Interface contacts:
Residue R143 in the second protein interacts with residue I88 in the first protein (closest heavy-atom distance 3.7 Å).
Residue G231 in the second protein interacts with residue F81 in the first protein (closest heavy-atom distance 4.7 Å).
Residue S202 in the second protein is in contact with residue L25 in the first protein (closest heavy-atom distance 4.9 Å).
Residue I195 in the second protein contacts residue A13 in the first protein (closest heavy-atom distance 3.5 Å).
Residue S242 in the second protein contacts residue L84 in the first protein (closest heavy-atom distance 4.9 Å).
Residue L228 in the second protein is in contact with residue L74 in the first protein (closest heavy-atom distance 4.9 Å).
Residue R66 in the second protein is in contact with residue I88 in the first protein (closest heavy-atom distance 4.9 Å).
Residue L235 in the second protein is in contact with residue F81 in the first protein (closest heavy-atom distance 3.5 Å).
Residue M209 in the second protein contacts residue I55 in the first protein (closest heavy-atom distance 4.8 Å).
Residue V229 in the second protein contacts residue V77 in the first protein (closest heavy-atom distance 4.2 Å).
Residue I195 in the second protein interacts with residue A17 in the first protein (closest heavy-atom distance 3.5 Å).
Residue S238 in the second protein contacts residue F81 in the first protein (closest heavy-atom distance 3.7 Å).
Residue L234 in the second protein interacts with residue F81 in the first protein (closest heavy-atom distance 3.8 Å).
Residue I189 in the second protein contacts residue L84 in the first protein (closest heavy-atom distance 4.8 Å).
Residue L234 in the second protein contacts residue R78 in the first protein (closest heavy-atom distance 4.5 Å).
Residue I185 in the second protein contacts residue I88 in the first protein (closest heavy-atom distance 4.3 Å).
Residue S202 in the second protein interacts with residue A21 in the first protein (closest heavy-atom distance 4.4 Å).
Residue L207 in the second protein contacts residue V58 in the first protein (closest heavy-atom distance 4.3 Å).
Residue L225 in the second protein is in contact with residue L74 in the first protein (closest heavy-atom distance 4.7 Å).
Residue L207 in the second protein contacts residue I55 in the first protein (closest heavy-atom distance 3.8 Å).
Residue T181 in the second protein interacts with residue I88 in the first protein (closest heavy-atom distance 4.3 Å).
Residue Q184 in the second protein contacts residue M1 in the first protein (closest heavy-atom distance 3.1 Å).
Residue L198 in the second protein is in contact with residue M14 in the first protein (closest heavy-atom distance 4.8 Å).
Residue S242 in the second protein contacts residue I88 in the first protein (closest heavy-atom distance 3.9 Å).
Residue M224 in the second protein interacts with residue L70 in the first protein (closest heavy-atom distance 4.6 Å).
Residue I195 in the second protein is in contact with residue M14 in the first protein (closest heavy-atom distance 4.8 Å).
Residue V199 in the second protein is in contact with residue L20 in the first protein (closest heavy-atom distance 4.3 Å).
Residue T188 in the second protein is in contact with residue L84 in the first protein (closest heavy-atom distance 4.4 Å).
Residue I191 in the second protein contacts residue A13 in the first protein (closest heavy-atom distance 4.3 Å).
Residue V229 in the second protein is in contact with residue L74 in the first protein (closest heavy-atom distance 3.4 Å).
Residue V199 in the second protein interacts with residue A21 in the first protein (closest heavy-atom distance 4.0 Å).
Residue T188 in the second protein is in contact with residue L80 in the first protein (closest heavy-atom distance 5.0 Å).
Residue I185 in the second protein interacts with residue L84 in the first protein (closest heavy-atom distance 4.7 Å).
Residue A206 in the second protein interacts with residue L25 in the first protein (closest heavy-atom distance 4.7 Å).
Residue V203 in the second protein contacts residue L24 in the first protein (closest heavy-atom distance 3.7 Å).
Residue Q184 in the second protein interacts with residue I87 in the first protein (closest heavy-atom distance 4.3 Å).
Residue L225 in the second protein is in contact with residue L73 in the first protein (closest heavy-atom distance 3.7 Å).
Residue P192 in the second protein is in contact with residue L80 in the first protein (closest heavy-atom distance 4.4 Å).
Residue S242 in the second protein interacts with residue P85 in the first protein (closest heavy-atom distance 3.4 Å).
Residue Q184 in the second protein interacts with residue I88 in the first protein (closest heavy-atom distance 4.5 Å).
Residue P192 in the second protein is in contact with residue V77 in the first protein (closest heavy-atom distance 4.9 Å).
Residue A206 in the second protein contacts residue K54 in the first protein (closest heavy-atom distance 4.6 Å).
Residue V203 in the second protein contacts residue V58 in the first protein (closest heavy-atom distance 4.9 Å).
Residue T188 in the second protein contacts residue I87 in the first protein (closest heavy-atom distance 4.5 Å).
Residue L207 in the second protein contacts residue F51 in the first protein (closest heavy-atom distance 3.2 Å).
Residue L207 in the second protein interacts with residue K54 in the first protein (closest heavy-atom distance 3.8 Å).
Residue M209 in the second protein interacts with residue F51 in the first protein (closest heavy-atom distance 3.4 Å).
Residue V229 in the second protein is in contact with residue R78 in the first protein (closest heavy-atom distance 4.4 Å).
Residue S238 in the second protein interacts with residue L84 in the first protein (closest heavy-atom distance 3.2 Å).
Residue T188 in the second protein interacts with residue M9 in the first protein (closest heavy-atom distance 4.2 Å).
Residue V199 in the second protein contacts residue A17 in the first protein (closest heavy-atom distance 4.7 Å).
Residue I189 in the second protein is in contact with residue F81 in the first protein (closest heavy-atom distance 4.3 Å).

Sequence of the second protein:
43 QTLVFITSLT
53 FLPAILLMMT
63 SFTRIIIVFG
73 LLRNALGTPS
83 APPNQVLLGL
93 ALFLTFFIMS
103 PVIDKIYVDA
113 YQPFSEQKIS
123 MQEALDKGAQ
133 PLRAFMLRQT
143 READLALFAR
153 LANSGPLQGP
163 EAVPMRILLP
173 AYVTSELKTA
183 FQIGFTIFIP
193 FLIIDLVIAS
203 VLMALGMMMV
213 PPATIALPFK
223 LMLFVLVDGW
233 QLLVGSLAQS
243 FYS

This data describes a binding interaction between two proteins.

Sequence of the first protein:
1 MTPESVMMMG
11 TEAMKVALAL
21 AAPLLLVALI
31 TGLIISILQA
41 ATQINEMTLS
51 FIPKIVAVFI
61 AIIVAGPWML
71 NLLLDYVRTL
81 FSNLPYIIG